Interface contacts:
Residue L156 in protein 1 is in contact with residue T47 in protein 2 (closest heavy-atom distance 4.8 Å).
Residue L153 in protein 1 contacts residue W43 in protein 2 (closest heavy-atom distance 3.3 Å).
Residue R164 in protein 1 is in contact with residue P55 in protein 2 (closest heavy-atom distance 4.0 Å).
Residue D12 in protein 1 is in contact with residue V63 in protein 2 (closest heavy-atom distance 4.5 Å).
Residue R164 in protein 1 interacts with residue T57 in protein 2 (closest heavy-atom distance 3.9 Å).
Residue E212 in protein 1 interacts with residue R56 in protein 2 (closest heavy-atom distance 3.9 Å).
Residue Q155 in protein 1 interacts with residue W43 in protein 2 (closest heavy-atom distance 2.9 Å).
Residue G213 in protein 1 is in contact with residue V63 in protein 2 (closest heavy-atom distance 4.1 Å).
Residue D12 in protein 1 interacts with residue N65 in protein 2 (closest heavy-atom distance 2.7 Å).
Residue G213 in protein 1 interacts with residue V62 in protein 2 (closest heavy-atom distance 3.6 Å).
Residue L156 in protein 1 contacts residue F51 in protein 2 (closest heavy-atom distance 4.7 Å).
Residue L153 in protein 1 contacts residue E46 in protein 2 (closest heavy-atom distance 3.6 Å).
Residue E15 in protein 1 is in contact with residue N65 in protein 2 (closest heavy-atom distance 4.5 Å).
Residue Y216 in protein 1 is in contact with residue W54 in protein 2 (closest heavy-atom distance 3.0 Å).
Residue E235 in protein 1 is in contact with residue T57 in protein 2 (closest heavy-atom distance 3.1 Å).
Residue G154 in protein 1 contacts residue T47 in protein 2 (closest heavy-atom distance 3.3 Å).
Residue Q155 in protein 1 interacts with residue T47 in protein 2 (closest heavy-atom distance 4.8 Å).
Residue G154 in protein 1 is in contact with residue W54 in protein 2 (closest heavy-atom distance 4.3 Å).
Residue R164 in protein 1 is in contact with residue W54 in protein 2 (closest heavy-atom distance 4.2 Å).
Residue V214 in protein 1 is in contact with residue V64 in protein 2 (closest heavy-atom distance 3.5 Å).
Residue D23 in protein 1 interacts with residue I67 in protein 2 (closest heavy-atom distance 3.1 Å).
Residue L153 in protein 1 is in contact with residue E42 in protein 2 (closest heavy-atom distance 4.8 Å).
Residue E212 in protein 1 is in contact with residue V62 in protein 2 (closest heavy-atom distance 4.2 Å).
Residue G154 in protein 1 is in contact with residue W43 in protein 2 (closest heavy-atom distance 3.7 Å).
Residue E160 in protein 1 contacts residue W54 in protein 2 (closest heavy-atom distance 4.2 Å).
Residue V214 in protein 1 interacts with residue W54 in protein 2 (closest heavy-atom distance 3.3 Å).
Residue V214 in protein 1 contacts residue P55 in protein 2 (closest heavy-atom distance 4.6 Å).
Residue E15 in protein 1 interacts with residue R69 in protein 2 (closest heavy-atom distance 4.0 Å).
Residue V214 in protein 1 is in contact with residue V63 in protein 2 (closest heavy-atom distance 4.7 Å).
Residue A13 in protein 1 interacts with residue N65 in protein 2 (closest heavy-atom distance 3.7 Å).
Residue E235 in protein 1 contacts residue R56 in protein 2 (closest heavy-atom distance 3.3 Å).
Residue G154 in protein 1 interacts with residue E46 in protein 2 (closest heavy-atom distance 4.2 Å).
Residue R157 in protein 1 interacts with residue T37 in protein 2 (closest heavy-atom distance 3.5 Å).
Residue R157 in protein 1 is in contact with residue P35 in protein 2 (closest heavy-atom distance 4.1 Å).
Residue D241 in protein 1 contacts residue A58 in protein 2 (closest heavy-atom distance 2.7 Å).
Residue E148 in protein 1 interacts with residue T37 in protein 2 (closest heavy-atom distance 3.1 Å).
Residue E15 in protein 1 interacts with residue F51 in protein 2 (closest heavy-atom distance 3.1 Å).
Residue D23 in protein 1 contacts residue T68 in protein 2 (closest heavy-atom distance 2.5 Å).
Residue G213 in protein 1 interacts with residue R56 in protein 2 (closest heavy-atom distance 3.7 Å).
Residue D12 in protein 1 is in contact with residue V64 in protein 2 (closest heavy-atom distance 3.8 Å).
Residue E152 in protein 1 is in contact with residue W43 in protein 2 (closest heavy-atom distance 3.0 Å).
Residue L151 in protein 1 is in contact with residue W43 in protein 2 (closest heavy-atom distance 4.2 Å).
Residue V214 in protein 1 is in contact with residue V62 in protein 2 (closest heavy-atom distance 4.4 Å).
Residue W245 in protein 1 contacts residue A58 in protein 2 (closest heavy-atom distance 4.1 Å).
Residue L156 in protein 1 interacts with residue W54 in protein 2 (closest heavy-atom distance 3.4 Å).
Residue V237 in protein 1 contacts residue R56 in protein 2 (closest heavy-atom distance 3.8 Å).
Residue V214 in protein 1 is in contact with residue R56 in protein 2 (closest heavy-atom distance 4.0 Å).
Residue A236 in protein 1 interacts with residue R56 in protein 2 (closest heavy-atom distance 3.5 Å).
Residue G154 in protein 1 is in contact with residue K50 in protein 2 (closest heavy-atom distance 4.7 Å).
Residue D23 in protein 1 interacts with residue P66 in protein 2 (closest heavy-atom distance 4.7 Å).
Residue D23 in protein 1 is in contact with residue N65 in protein 2 (closest heavy-atom distance 3.1 Å).
Residue R211 in protein 1 is in contact with residue P66 in protein 2 (closest heavy-atom distance 3.2 Å).
Residue E235 in protein 1 contacts residue A58 in protein 2 (closest heavy-atom distance 4.3 Å).
Residue P14 in protein 1 interacts with residue F51 in protein 2 (closest heavy-atom distance 4.4 Å).
Residue D241 in protein 1 interacts with residue G59 in protein 2 (closest heavy-atom distance 3.3 Å).
Residue D12 in protein 1 interacts with residue P66 in protein 2 (closest heavy-atom distance 3.8 Å).
Residue V166 in protein 1 interacts with residue T57 in protein 2 (closest heavy-atom distance 4.5 Å).
Residue Q155 in protein 1 contacts residue W54 in protein 2 (closest heavy-atom distance 4.2 Å).
Residue V237 in protein 1 is in contact with residue A58 in protein 2 (closest heavy-atom distance 3.7 Å).
Residue A13 in protein 1 is in contact with residue F51 in protein 2 (closest heavy-atom distance 4.4 Å).

The following describes two proteins that form a bound complex.

Sequence of protein 1:
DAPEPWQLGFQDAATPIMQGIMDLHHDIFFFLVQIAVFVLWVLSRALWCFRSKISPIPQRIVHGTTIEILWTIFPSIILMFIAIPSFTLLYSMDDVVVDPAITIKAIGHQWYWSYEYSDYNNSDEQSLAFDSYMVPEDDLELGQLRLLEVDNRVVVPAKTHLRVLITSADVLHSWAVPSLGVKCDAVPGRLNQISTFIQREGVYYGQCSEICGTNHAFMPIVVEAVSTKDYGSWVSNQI

Sequence of protein 2:
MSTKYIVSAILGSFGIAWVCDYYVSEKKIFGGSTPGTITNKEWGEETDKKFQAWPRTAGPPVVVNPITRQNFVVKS